Interface contacts:
Residue K40 in chain A interacts with residue L10 in chain B (closest heavy-atom distance 3.7 Å).
Residue E185 in chain A interacts with residue I16 in chain B (closest heavy-atom distance 3.8 Å).
Residue Y173 in chain A contacts residue W7 in chain B (closest heavy-atom distance 3.5 Å).
Residue K183 in chain A is in contact with residue P14 in chain B (closest heavy-atom distance 3.2 Å).
Residue R10 in chain A contacts residue W7 in chain B (closest heavy-atom distance 4.0 Å).
Residue Y175 in chain A is in contact with residue T8 in chain B (closest heavy-atom distance 2.8 Å).
Residue L162 in chain A is in contact with residue L10 in chain B (closest heavy-atom distance 3.9 Å).
Residue V184 in chain A interacts with residue R15 in chain B (closest heavy-atom distance 3.2 Å).
Residue V184 in chain A contacts residue Y6 in chain B (closest heavy-atom distance 3.8 Å).
Residue E185 in chain A contacts residue R15 in chain B (closest heavy-atom distance 2.9 Å).
Residue Y175 in chain A interacts with residue I16 in chain B (closest heavy-atom distance 5.0 Å).
Residue K183 in chain A contacts residue R15 in chain B (closest heavy-atom distance 4.2 Å).
Residue V184 in chain A is in contact with residue T8 in chain B (closest heavy-atom distance 4.2 Å).
Residue V184 in chain A contacts residue I16 in chain B (closest heavy-atom distance 2.9 Å).
Residue E185 in chain A is in contact with residue R17 in chain B (closest heavy-atom distance 3.7 Å).
Residue D164 in chain A contacts residue P9 in chain B (closest heavy-atom distance 3.8 Å).
Residue L35 in chain A is in contact with residue F13 in chain B (closest heavy-atom distance 3.5 Å).
Residue V184 in chain A interacts with residue P14 in chain B (closest heavy-atom distance 2.9 Å).
Residue Y173 in chain A interacts with residue T8 in chain B (closest heavy-atom distance 3.5 Å).
Residue D164 in chain A interacts with residue W7 in chain B (closest heavy-atom distance 5.0 Å).
Residue L162 in chain A interacts with residue P9 in chain B (closest heavy-atom distance 3.9 Å).
Residue L35 in chain A contacts residue L10 in chain B (closest heavy-atom distance 3.6 Å).
Residue K40 in chain A is in contact with residue P9 in chain B (closest heavy-atom distance 3.2 Å).
Residue I41 in chain A is in contact with residue L10 in chain B (closest heavy-atom distance 4.7 Å).
Residue E185 in chain A is in contact with residue Y6 in chain B (closest heavy-atom distance 3.4 Å).
Residue Y175 in chain A is in contact with residue F13 in chain B (closest heavy-atom distance 3.7 Å).
Residue K183 in chain A is in contact with residue I16 in chain B (closest heavy-atom distance 3.5 Å).
Residue R10 in chain A contacts residue P9 in chain B (closest heavy-atom distance 4.0 Å).
Residue R186 in chain A interacts with residue Y6 in chain B (closest heavy-atom distance 4.3 Å).
Residue V182 in chain A interacts with residue P14 in chain B (closest heavy-atom distance 3.6 Å).
Residue K183 in chain A interacts with residue F13 in chain B (closest heavy-atom distance 4.4 Å).
Residue V184 in chain A interacts with residue F13 in chain B (closest heavy-atom distance 3.7 Å).
Residue Y175 in chain A is in contact with residue L10 in chain B (closest heavy-atom distance 3.5 Å).
Residue Y175 in chain A contacts residue P9 in chain B (closest heavy-atom distance 4.4 Å).
Residue F160 in chain A contacts residue L10 in chain B (closest heavy-atom distance 4.1 Å).
Residue V174 in chain A is in contact with residue I16 in chain B (closest heavy-atom distance 4.1 Å).
Residue I178 in chain A interacts with residue I16 in chain B (closest heavy-atom distance 3.6 Å).
Residue Q176 in chain A interacts with residue I16 in chain B (closest heavy-atom distance 3.5 Å).
Residue L12 in chain A interacts with residue P9 in chain B (closest heavy-atom distance 3.9 Å).
Residue V182 in chain A is in contact with residue F13 in chain B (closest heavy-atom distance 3.7 Å).
Residue L36 in chain A is in contact with residue L10 in chain B (closest heavy-atom distance 4.3 Å).
Residue Y173 in chain A is in contact with residue P9 in chain B (closest heavy-atom distance 3.5 Å).

The following describes two proteins that form a bound complex.

Sequence of chain B:
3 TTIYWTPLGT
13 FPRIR

Sequence of chain A:
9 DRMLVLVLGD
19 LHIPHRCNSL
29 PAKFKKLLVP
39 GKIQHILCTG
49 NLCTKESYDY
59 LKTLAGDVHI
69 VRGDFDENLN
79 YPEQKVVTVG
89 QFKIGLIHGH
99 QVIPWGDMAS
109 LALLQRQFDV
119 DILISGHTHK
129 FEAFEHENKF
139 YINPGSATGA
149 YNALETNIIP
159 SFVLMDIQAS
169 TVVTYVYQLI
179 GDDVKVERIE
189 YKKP